The following describes two proteins that form a bound complex.

Sequence of the second protein:
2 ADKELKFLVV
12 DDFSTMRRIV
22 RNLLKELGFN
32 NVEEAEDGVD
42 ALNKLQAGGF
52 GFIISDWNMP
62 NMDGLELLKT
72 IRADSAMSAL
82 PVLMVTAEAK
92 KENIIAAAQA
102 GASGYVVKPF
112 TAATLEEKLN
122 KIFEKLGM

Residue-level contacts at the interface:
Residue I95 in the second protein contacts residue L9 in the first protein (closest heavy-atom distance 3.6 Å).
Residue A103 in the second protein is in contact with residue F15 in the first protein (closest heavy-atom distance 3.4 Å).
Residue Y106 in the second protein interacts with residue L10 in the first protein (closest heavy-atom distance 3.9 Å).
Residue K119 in the second protein is in contact with residue F15 in the first protein (closest heavy-atom distance 2.7 Å).
Residue K92 in the second protein is in contact with residue V6 in the first protein (closest heavy-atom distance 4.6 Å).
Residue I95 in the second protein contacts residue L13 in the first protein (closest heavy-atom distance 3.4 Å).
Residue S104 in the second protein contacts residue F15 in the first protein (closest heavy-atom distance 3.7 Å).
Residue I95 in the second protein interacts with residue L10 in the first protein (closest heavy-atom distance 3.7 Å).
Residue G105 in the second protein interacts with residue F15 in the first protein (closest heavy-atom distance 3.9 Å).
Residue A98 in the second protein interacts with residue F15 in the first protein (closest heavy-atom distance 4.6 Å).
Residue I96 in the second protein is in contact with residue L9 in the first protein (closest heavy-atom distance 3.8 Å).
Residue I95 in the second protein is in contact with residue V6 in the first protein (closest heavy-atom distance 3.7 Å).
Residue A99 in the second protein contacts residue F15 in the first protein (closest heavy-atom distance 4.3 Å).
Residue K126 in the second protein is in contact with residue L13 in the first protein (closest heavy-atom distance 4.7 Å).
Residue K122 in the second protein contacts residue F15 in the first protein (closest heavy-atom distance 3.7 Å).
Residue K92 in the second protein is in contact with residue L9 in the first protein (closest heavy-atom distance 4.1 Å).
Residue A99 in the second protein interacts with residue L13 in the first protein (closest heavy-atom distance 3.7 Å).
Residue A90 in the second protein contacts residue V6 in the first protein (closest heavy-atom distance 3.8 Å).
Residue Y106 in the second protein interacts with residue F15 in the first protein (closest heavy-atom distance 3.6 Å).
Residue I95 in the second protein interacts with residue F15 in the first protein (closest heavy-atom distance 4.3 Å).
Residue S104 in the second protein interacts with residue G14 in the first protein (closest heavy-atom distance 4.9 Å).
Residue K122 in the second protein interacts with residue G14 in the first protein (closest heavy-atom distance 2.4 Å).

Sequence of the first protein:
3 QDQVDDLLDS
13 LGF